This data describes a binding interaction between two proteins.

Residue-level contacts at the interface:
Residue V36 in chain B is in contact with residue S2 in chain A (closest heavy-atom distance 4.9 Å).

Sequence of chain A:
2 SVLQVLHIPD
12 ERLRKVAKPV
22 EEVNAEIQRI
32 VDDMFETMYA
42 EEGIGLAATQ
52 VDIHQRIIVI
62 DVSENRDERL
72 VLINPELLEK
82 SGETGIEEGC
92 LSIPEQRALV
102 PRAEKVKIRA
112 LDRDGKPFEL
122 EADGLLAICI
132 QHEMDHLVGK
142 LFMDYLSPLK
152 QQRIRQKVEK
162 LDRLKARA

Sequence of chain B:
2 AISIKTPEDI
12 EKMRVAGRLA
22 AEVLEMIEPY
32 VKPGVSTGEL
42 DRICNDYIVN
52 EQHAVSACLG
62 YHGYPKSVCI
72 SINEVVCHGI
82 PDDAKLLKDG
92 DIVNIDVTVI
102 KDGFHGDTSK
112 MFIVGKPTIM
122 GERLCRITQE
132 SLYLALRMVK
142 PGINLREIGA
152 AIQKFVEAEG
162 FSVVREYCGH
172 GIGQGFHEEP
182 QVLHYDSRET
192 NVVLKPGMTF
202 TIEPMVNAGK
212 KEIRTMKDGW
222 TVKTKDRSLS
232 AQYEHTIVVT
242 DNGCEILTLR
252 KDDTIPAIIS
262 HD